Sequence of protein 2:
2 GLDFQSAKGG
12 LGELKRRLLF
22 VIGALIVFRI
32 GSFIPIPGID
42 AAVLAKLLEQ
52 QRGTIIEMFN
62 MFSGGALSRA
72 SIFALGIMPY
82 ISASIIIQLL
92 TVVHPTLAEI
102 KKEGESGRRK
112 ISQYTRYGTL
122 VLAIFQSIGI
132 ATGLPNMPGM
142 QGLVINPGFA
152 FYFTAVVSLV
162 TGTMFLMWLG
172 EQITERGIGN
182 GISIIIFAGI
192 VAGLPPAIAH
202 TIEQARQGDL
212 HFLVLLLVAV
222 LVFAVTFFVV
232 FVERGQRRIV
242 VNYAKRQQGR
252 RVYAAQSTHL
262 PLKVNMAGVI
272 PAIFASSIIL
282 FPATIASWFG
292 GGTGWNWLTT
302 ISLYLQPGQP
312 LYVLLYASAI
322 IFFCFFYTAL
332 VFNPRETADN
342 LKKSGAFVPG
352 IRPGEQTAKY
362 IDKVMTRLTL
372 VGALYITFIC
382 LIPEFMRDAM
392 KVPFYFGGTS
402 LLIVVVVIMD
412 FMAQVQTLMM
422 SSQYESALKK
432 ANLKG

Sequence of protein 1:
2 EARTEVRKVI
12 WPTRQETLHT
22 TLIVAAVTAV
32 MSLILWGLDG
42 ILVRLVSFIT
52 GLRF

These two protein chains interact to form a complex.

Interface contacts:
Residue I199 in protein 2 contacts residue W37 in protein 1 (closest heavy-atom distance 4.0 Å).
Residue L195 in protein 2 contacts residue L36 in protein 1 (closest heavy-atom distance 4.0 Å).
Residue I27 in protein 2 contacts residue L43 in protein 1 (closest heavy-atom distance 3.6 Å).
Residue R235 in protein 2 contacts residue T18 in protein 1 (closest heavy-atom distance 3.0 Å).
Residue I409 in protein 2 contacts residue S33 in protein 1 (closest heavy-atom distance 4.0 Å).
Residue L369 in protein 2 contacts residue E17 in protein 1 (closest heavy-atom distance 4.0 Å).
Residue I35 in protein 2 is in contact with residue I50 in protein 1 (closest heavy-atom distance 3.9 Å).
Residue L371 in protein 2 interacts with residue V7 in protein 1 (closest heavy-atom distance 3.9 Å).
Residue F228 in protein 2 contacts residue L23 in protein 1 (closest heavy-atom distance 3.9 Å).
Residue M410 in protein 2 interacts with residue M32 in protein 1 (closest heavy-atom distance 4.0 Å).
Residue F34 in protein 2 contacts residue V47 in protein 1 (closest heavy-atom distance 3.5 Å).
Residue F34 in protein 2 contacts residue T51 in protein 1 (closest heavy-atom distance 3.9 Å).
Residue A189 in protein 2 interacts with residue D40 in protein 1 (closest heavy-atom distance 3.6 Å).
Residue F224 in protein 2 is in contact with residue A26 in protein 1 (closest heavy-atom distance 3.6 Å).
Residue T227 in protein 2 is in contact with residue A26 in protein 1 (closest heavy-atom distance 4.0 Å).
Residue N266 in protein 2 interacts with residue E17 in protein 1 (closest heavy-atom distance 3.6 Å).
Residue V192 in protein 2 interacts with residue D40 in protein 1 (closest heavy-atom distance 3.1 Å).
Residue V405 in protein 2 contacts residue L36 in protein 1 (closest heavy-atom distance 3.7 Å).
Residue I27 in protein 2 is in contact with residue I42 in protein 1 (closest heavy-atom distance 3.8 Å).
Residue V192 in protein 2 is in contact with residue L36 in protein 1 (closest heavy-atom distance 3.5 Å).
Residue F232 in protein 2 is in contact with residue L19 in protein 1 (closest heavy-atom distance 3.4 Å).
Residue R238 in protein 2 is in contact with residue E17 in protein 1 (closest heavy-atom distance 3.1 Å).
Residue R235 in protein 2 is in contact with residue E17 in protein 1 (closest heavy-atom distance 3.0 Å).
Residue L26 in protein 2 contacts residue L39 in protein 1 (closest heavy-atom distance 4.0 Å).
Residue I31 in protein 2 is in contact with residue V47 in protein 1 (closest heavy-atom distance 4.0 Å).
Residue A193 in protein 2 contacts residue D40 in protein 1 (closest heavy-atom distance 3.1 Å).
Residue I31 in protein 2 interacts with residue R54 in protein 1 (closest heavy-atom distance 3.9 Å).
Residue L371 in protein 2 contacts residue I11 in protein 1 (closest heavy-atom distance 3.8 Å).
Residue G236 in protein 2 interacts with residue E17 in protein 1 (closest heavy-atom distance 4.2 Å).
Residue I35 in protein 2 interacts with residue F55 in protein 1 (closest heavy-atom distance 3.8 Å).
Residue R235 in protein 2 contacts residue L19 in protein 1 (closest heavy-atom distance 3.9 Å).
Residue P196 in protein 2 contacts residue G41 in protein 1 (closest heavy-atom distance 4.0 Å).
Residue R368 in protein 2 is in contact with residue I11 in protein 1 (closest heavy-atom distance 4.0 Å).
Residue R30 in protein 2 contacts residue L43 in protein 1 (closest heavy-atom distance 3.6 Å).
Residue P196 in protein 2 is in contact with residue W37 in protein 1 (closest heavy-atom distance 3.3 Å).
Residue I35 in protein 2 interacts with residue R54 in protein 1 (closest heavy-atom distance 3.3 Å).
Residue F188 in protein 2 contacts residue L39 in protein 1 (closest heavy-atom distance 3.8 Å).
Residue V233 in protein 2 interacts with residue E17 in protein 1 (closest heavy-atom distance 3.7 Å).
Residue F232 in protein 2 is in contact with residue T22 in protein 1 (closest heavy-atom distance 3.2 Å).
Residue L195 in protein 2 contacts residue W37 in protein 1 (closest heavy-atom distance 3.6 Å).
Residue I27 in protein 2 is in contact with residue L46 in protein 1 (closest heavy-atom distance 3.8 Å).
Residue T227 in protein 2 interacts with residue T29 in protein 1 (closest heavy-atom distance 3.3 Å).
Residue M413 in protein 2 contacts residue M32 in protein 1 (closest heavy-atom distance 3.7 Å).
Residue P36 in protein 2 interacts with residue F55 in protein 1 (closest heavy-atom distance 3.9 Å).
Residue P196 in protein 2 interacts with residue D40 in protein 1 (closest heavy-atom distance 3.6 Å).
Residue V372 in protein 2 interacts with residue I11 in protein 1 (closest heavy-atom distance 3.6 Å).
Residue L26 in protein 2 interacts with residue L43 in protein 1 (closest heavy-atom distance 3.7 Å).
Residue F188 in protein 2 contacts residue L36 in protein 1 (closest heavy-atom distance 3.7 Å).
Residue I409 in protein 2 contacts residue M32 in protein 1 (closest heavy-atom distance 3.5 Å).
Residue F228 in protein 2 interacts with residue T22 in protein 1 (closest heavy-atom distance 3.5 Å).
Residue I409 in protein 2 interacts with residue T29 in protein 1 (closest heavy-atom distance 3.9 Å).
Residue I27 in protein 2 interacts with residue V47 in protein 1 (closest heavy-atom distance 4.0 Å).
Residue R368 in protein 2 contacts residue T14 in protein 1 (closest heavy-atom distance 4.1 Å).
Residue F232 in protein 2 contacts residue E17 in protein 1 (closest heavy-atom distance 2.6 Å).
Residue I409 in protein 2 contacts residue L36 in protein 1 (closest heavy-atom distance 3.7 Å).
Residue V231 in protein 2 contacts residue V25 in protein 1 (closest heavy-atom distance 3.3 Å).
Residue R30 in protein 2 is in contact with residue V47 in protein 1 (closest heavy-atom distance 3.7 Å).
Residue F232 in protein 2 contacts residue T18 in protein 1 (closest heavy-atom distance 3.3 Å).
Residue R70 in protein 2 is in contact with residue F55 in protein 1 (closest heavy-atom distance 4.1 Å).
Residue V231 in protein 2 contacts residue T22 in protein 1 (closest heavy-atom distance 3.8 Å).